Sequence of the second protein:
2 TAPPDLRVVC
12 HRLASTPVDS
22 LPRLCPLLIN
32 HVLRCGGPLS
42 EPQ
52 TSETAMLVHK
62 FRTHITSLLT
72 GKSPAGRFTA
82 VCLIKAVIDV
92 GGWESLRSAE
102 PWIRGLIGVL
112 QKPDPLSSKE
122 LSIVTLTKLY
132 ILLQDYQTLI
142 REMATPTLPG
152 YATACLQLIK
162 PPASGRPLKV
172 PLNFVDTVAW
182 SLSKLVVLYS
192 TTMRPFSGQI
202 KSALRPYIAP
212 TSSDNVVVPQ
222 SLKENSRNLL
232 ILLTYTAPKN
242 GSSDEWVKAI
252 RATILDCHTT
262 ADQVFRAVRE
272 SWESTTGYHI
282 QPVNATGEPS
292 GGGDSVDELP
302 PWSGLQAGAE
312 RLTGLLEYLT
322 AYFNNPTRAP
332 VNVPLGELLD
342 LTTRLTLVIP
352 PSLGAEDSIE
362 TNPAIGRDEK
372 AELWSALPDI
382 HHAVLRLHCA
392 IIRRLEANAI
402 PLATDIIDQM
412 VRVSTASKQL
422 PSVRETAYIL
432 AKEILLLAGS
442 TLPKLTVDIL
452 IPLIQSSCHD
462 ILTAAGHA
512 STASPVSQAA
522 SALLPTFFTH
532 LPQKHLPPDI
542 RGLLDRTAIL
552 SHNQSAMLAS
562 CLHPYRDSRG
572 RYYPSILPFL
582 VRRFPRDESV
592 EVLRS

Sequence of the first protein:
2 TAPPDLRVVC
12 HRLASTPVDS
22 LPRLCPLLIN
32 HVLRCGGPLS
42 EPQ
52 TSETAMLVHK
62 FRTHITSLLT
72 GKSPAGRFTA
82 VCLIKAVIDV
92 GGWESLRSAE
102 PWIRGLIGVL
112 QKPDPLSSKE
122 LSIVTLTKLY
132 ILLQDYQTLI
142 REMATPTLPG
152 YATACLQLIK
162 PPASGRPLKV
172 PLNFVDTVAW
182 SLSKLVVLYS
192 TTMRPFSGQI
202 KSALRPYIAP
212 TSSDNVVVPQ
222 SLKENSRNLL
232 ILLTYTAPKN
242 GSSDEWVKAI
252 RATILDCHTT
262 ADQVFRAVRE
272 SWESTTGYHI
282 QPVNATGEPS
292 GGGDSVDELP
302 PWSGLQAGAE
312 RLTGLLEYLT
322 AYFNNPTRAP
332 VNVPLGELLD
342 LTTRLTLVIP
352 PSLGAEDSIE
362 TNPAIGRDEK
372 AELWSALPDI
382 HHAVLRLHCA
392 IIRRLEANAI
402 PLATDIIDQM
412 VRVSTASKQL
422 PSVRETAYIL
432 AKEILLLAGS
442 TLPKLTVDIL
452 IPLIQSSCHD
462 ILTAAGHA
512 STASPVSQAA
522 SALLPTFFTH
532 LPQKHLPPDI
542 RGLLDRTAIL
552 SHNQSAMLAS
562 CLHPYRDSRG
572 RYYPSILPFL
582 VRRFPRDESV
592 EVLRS

These two protein chains interact to form a complex.

Residue-level contacts at the interface:
Residue A372 in the first protein interacts with residue P5 in the second protein (closest heavy-atom distance 3.7 Å).
Residue V9 in the first protein interacts with residue E373 in the second protein (closest heavy-atom distance 3.9 Å).
Residue P5 in the first protein contacts residue A372 in the second protein (closest heavy-atom distance 3.7 Å).
Residue L28 in the first protein is in contact with residue Q307 in the second protein (closest heavy-atom distance 4.1 Å).
Residue P5 in the first protein is in contact with residue S376 in the second protein (closest heavy-atom distance 3.8 Å).
Residue A560 in the first protein contacts residue E589 in the second protein (closest heavy-atom distance 4.1 Å).
Residue V593 in the first protein contacts residue S590 in the second protein (closest heavy-atom distance 3.9 Å).
Residue R13 in the first protein is in contact with residue Q307 in the second protein (closest heavy-atom distance 4.1 Å).
Residue L563 in the first protein interacts with residue V593 in the second protein (closest heavy-atom distance 3.6 Å).
Residue L28 in the first protein interacts with residue E311 in the second protein (closest heavy-atom distance 3.8 Å).
Residue R24 in the first protein contacts residue V218 in the second protein (closest heavy-atom distance 3.8 Å).
Residue E589 in the first protein is in contact with residue T530 in the second protein (closest heavy-atom distance 3.5 Å).
Residue R35 in the first protein contacts residue S376 in the second protein (closest heavy-atom distance 3.4 Å).
Residue L563 in the first protein is in contact with residue E589 in the second protein (closest heavy-atom distance 3.3 Å).
Residue S376 in the first protein interacts with residue H32 in the second protein (closest heavy-atom distance 3.6 Å).
Residue S376 in the first protein contacts residue P5 in the second protein (closest heavy-atom distance 3.9 Å).
Residue V9 in the first protein contacts residue A372 in the second protein (closest heavy-atom distance 4.0 Å).
Residue R24 in the first protein interacts with residue V217 in the second protein (closest heavy-atom distance 3.8 Å).
Residue S376 in the first protein is in contact with residue D6 in the second protein (closest heavy-atom distance 2.9 Å).
Residue L421 in the first protein interacts with residue R35 in the second protein (closest heavy-atom distance 3.3 Å).
Residue R35 in the first protein is in contact with residue D380 in the second protein (closest heavy-atom distance 4.0 Å).
Residue V593 in the first protein is in contact with residue L563 in the second protein (closest heavy-atom distance 3.6 Å).
Residue D380 in the first protein is in contact with residue R35 in the second protein (closest heavy-atom distance 4.0 Å).
Residue E311 in the first protein contacts residue L28 in the second protein (closest heavy-atom distance 3.7 Å).
Residue L594 in the first protein interacts with residue V593 in the second protein (closest heavy-atom distance 3.7 Å).
Residue Q307 in the first protein contacts residue H32 in the second protein (closest heavy-atom distance 3.5 Å).
Residue L563 in the first protein is in contact with residue S596 in the second protein (closest heavy-atom distance 3.3 Å).
Residue R35 in the first protein is in contact with residue L421 in the second protein (closest heavy-atom distance 3.3 Å).
Residue E592 in the first protein interacts with residue L563 in the second protein (closest heavy-atom distance 3.7 Å).
Residue L559 in the first protein interacts with residue E589 in the second protein (closest heavy-atom distance 4.1 Å).
Residue S376 in the first protein is in contact with residue R35 in the second protein (closest heavy-atom distance 3.3 Å).
Residue V593 in the first protein is in contact with residue L559 in the second protein (closest heavy-atom distance 3.7 Å).
Residue V9 in the first protein contacts residue S376 in the second protein (closest heavy-atom distance 3.7 Å).
Residue L563 in the first protein is in contact with residue E592 in the second protein (closest heavy-atom distance 3.7 Å).
Residue D380 in the first protein is in contact with residue N31 in the second protein (closest heavy-atom distance 3.5 Å).
Residue A372 in the first protein interacts with residue R8 in the second protein (closest heavy-atom distance 3.3 Å).
Residue V593 in the first protein is in contact with residue L594 in the second protein (closest heavy-atom distance 3.6 Å).
Residue L559 in the first protein contacts residue V593 in the second protein (closest heavy-atom distance 3.7 Å).
Residue S596 in the first protein is in contact with residue L563 in the second protein (closest heavy-atom distance 3.3 Å).
Residue Q307 in the first protein is in contact with residue R13 in the second protein (closest heavy-atom distance 4.0 Å).
Residue H32 in the first protein interacts with residue S376 in the second protein (closest heavy-atom distance 3.6 Å).
Residue V217 in the first protein contacts residue R24 in the second protein (closest heavy-atom distance 3.8 Å).
Residue V218 in the first protein interacts with residue R24 in the second protein (closest heavy-atom distance 3.8 Å).
Residue Q307 in the first protein is in contact with residue L28 in the second protein (closest heavy-atom distance 4.1 Å).
Residue S376 in the first protein contacts residue V9 in the second protein (closest heavy-atom distance 3.8 Å).
Residue E589 in the first protein interacts with residue L563 in the second protein (closest heavy-atom distance 3.3 Å).
Residue E589 in the first protein is in contact with residue L559 in the second protein (closest heavy-atom distance 4.1 Å).
Residue R24 in the first protein is in contact with residue N216 in the second protein (closest heavy-atom distance 3.1 Å).
Residue H32 in the first protein interacts with residue Q307 in the second protein (closest heavy-atom distance 3.5 Å).
Residue E373 in the first protein contacts residue V9 in the second protein (closest heavy-atom distance 3.9 Å).
Residue N31 in the first protein interacts with residue D380 in the second protein (closest heavy-atom distance 3.5 Å).
Residue R368 in the first protein interacts with residue R8 in the second protein (closest heavy-atom distance 3.1 Å).
Residue R8 in the first protein contacts residue R368 in the second protein (closest heavy-atom distance 3.1 Å).
Residue V593 in the first protein interacts with residue V593 in the second protein (closest heavy-atom distance 3.6 Å).
Residue T530 in the first protein is in contact with residue E589 in the second protein (closest heavy-atom distance 3.5 Å).
Residue N216 in the first protein contacts residue R24 in the second protein (closest heavy-atom distance 3.1 Å).
Residue A372 in the first protein contacts residue V9 in the second protein (closest heavy-atom distance 4.0 Å).
Residue D6 in the first protein is in contact with residue S376 in the second protein (closest heavy-atom distance 2.9 Å).
Residue T2 in the first protein contacts residue R368 in the second protein (closest heavy-atom distance 4.1 Å).
Residue S590 in the first protein contacts residue V593 in the second protein (closest heavy-atom distance 3.9 Å).